Sequence of protein 1:
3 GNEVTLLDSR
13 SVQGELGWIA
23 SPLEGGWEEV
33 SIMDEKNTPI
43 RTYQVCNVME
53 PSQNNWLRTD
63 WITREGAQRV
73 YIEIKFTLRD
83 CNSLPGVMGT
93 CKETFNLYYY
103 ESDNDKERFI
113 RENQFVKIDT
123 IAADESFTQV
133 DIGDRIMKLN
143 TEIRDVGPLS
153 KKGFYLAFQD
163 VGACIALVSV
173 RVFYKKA

These two protein chains interact to form a complex.

Sequence of protein 2:
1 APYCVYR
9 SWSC

Interface contacts:
Residue V32 in protein 1 interacts with residue Y6 in protein 2 (closest heavy-atom distance 4.1 Å).
Residue C166 in protein 1 contacts residue W10 in protein 2 (closest heavy-atom distance 3.4 Å).
Residue C166 in protein 1 is in contact with residue C4 in protein 2 (closest heavy-atom distance 3.8 Å).
Residue T79 in protein 1 interacts with residue Y6 in protein 2 (closest heavy-atom distance 3.7 Å).
Residue L86 in protein 1 interacts with residue Y3 in protein 2 (closest heavy-atom distance 4.6 Å).
Residue Q46 in protein 1 is in contact with residue W10 in protein 2 (closest heavy-atom distance 4.1 Å).
Residue L80 in protein 1 contacts residue W10 in protein 2 (closest heavy-atom distance 4.2 Å).
Residue K140 in protein 1 is in contact with residue Y6 in protein 2 (closest heavy-atom distance 4.5 Å).
Residue V50 in protein 1 contacts residue Y3 in protein 2 (closest heavy-atom distance 4.4 Å).
Residue C48 in protein 1 is in contact with residue W10 in protein 2 (closest heavy-atom distance 4.9 Å).
Residue A168 in protein 1 contacts residue Y6 in protein 2 (closest heavy-atom distance 3.7 Å).
Residue V170 in protein 1 is in contact with residue Y6 in protein 2 (closest heavy-atom distance 4.0 Å).
Residue R137 in protein 1 contacts residue S9 in protein 2 (closest heavy-atom distance 2.5 Å).
Residue R81 in protein 1 interacts with residue C4 in protein 2 (closest heavy-atom distance 4.8 Å).
Residue R81 in protein 1 is in contact with residue C12 in protein 2 (closest heavy-atom distance 4.2 Å).
Residue C48 in protein 1 interacts with residue Y3 in protein 2 (closest heavy-atom distance 3.0 Å).
Residue V32 in protein 1 contacts residue V5 in protein 2 (closest heavy-atom distance 4.4 Å).
Residue P87 in protein 1 interacts with residue Y3 in protein 2 (closest heavy-atom distance 2.9 Å).
Residue N49 in protein 1 contacts residue A1 in protein 2 (closest heavy-atom distance 3.8 Å).
Residue I167 in protein 1 contacts residue W10 in protein 2 (closest heavy-atom distance 3.8 Å).
Residue L141 in protein 1 contacts residue Y6 in protein 2 (closest heavy-atom distance 3.8 Å).
Residue M51 in protein 1 contacts residue Y3 in protein 2 (closest heavy-atom distance 3.5 Å).
Residue T79 in protein 1 is in contact with residue W10 in protein 2 (closest heavy-atom distance 3.0 Å).
Residue C48 in protein 1 contacts residue C4 in protein 2 (closest heavy-atom distance 3.6 Å).
Residue E30 in protein 1 interacts with residue P2 in protein 2 (closest heavy-atom distance 4.4 Å).
Residue L86 in protein 1 interacts with residue C12 in protein 2 (closest heavy-atom distance 4.0 Å).
Residue G88 in protein 1 interacts with residue Y3 in protein 2 (closest heavy-atom distance 4.8 Å).
Residue Q46 in protein 1 contacts residue R7 in protein 2 (closest heavy-atom distance 4.9 Å).
Residue C48 in protein 1 is in contact with residue A1 in protein 2 (closest heavy-atom distance 4.3 Å).
Residue L86 in protein 1 interacts with residue C4 in protein 2 (closest heavy-atom distance 3.3 Å).
Residue I34 in protein 1 is in contact with residue R7 in protein 2 (closest heavy-atom distance 3.7 Å).
Residue Q46 in protein 1 contacts residue C4 in protein 2 (closest heavy-atom distance 4.6 Å).
Residue I34 in protein 1 is in contact with residue Y6 in protein 2 (closest heavy-atom distance 3.8 Å).
Residue C48 in protein 1 is in contact with residue P2 in protein 2 (closest heavy-atom distance 3.5 Å).
Residue Q46 in protein 1 is in contact with residue V5 in protein 2 (closest heavy-atom distance 3.7 Å).
Residue R81 in protein 1 contacts residue W10 in protein 2 (closest heavy-atom distance 3.4 Å).
Residue M139 in protein 1 interacts with residue Y6 in protein 2 (closest heavy-atom distance 3.4 Å).
Residue Q46 in protein 1 is in contact with residue Y6 in protein 2 (closest heavy-atom distance 2.7 Å).
Residue N49 in protein 1 contacts residue P2 in protein 2 (closest heavy-atom distance 4.4 Å).
Residue A168 in protein 1 contacts residue W10 in protein 2 (closest heavy-atom distance 3.7 Å).